Sequence of protein 2:
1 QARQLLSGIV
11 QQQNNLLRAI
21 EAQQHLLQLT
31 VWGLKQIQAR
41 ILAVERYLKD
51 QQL

This data describes a binding interaction between two proteins.

Sequence of protein 1:
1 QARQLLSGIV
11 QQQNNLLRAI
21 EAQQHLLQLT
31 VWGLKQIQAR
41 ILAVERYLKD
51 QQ

Residue-level contacts at the interface:
Residue L27 in protein 2 interacts with residue L26 in protein 1 (closest heavy-atom distance 3.5 Å).
Residue E45 in protein 2 contacts residue R40 in protein 1 (closest heavy-atom distance 2.9 Å).
Residue I20 in protein 2 is in contact with residue I20 in protein 1 (closest heavy-atom distance 3.6 Å).
Residue Q24 in protein 2 interacts with residue Q23 in protein 1 (closest heavy-atom distance 3.5 Å).
Residue L27 in protein 2 is in contact with residue L27 in protein 1 (closest heavy-atom distance 4.0 Å).
Residue E45 in protein 2 is in contact with residue V44 in protein 1 (closest heavy-atom distance 4.1 Å).
Residue V31 in protein 2 contacts residue L26 in protein 1 (closest heavy-atom distance 4.6 Å).
Residue L34 in protein 2 is in contact with residue I37 in protein 1 (closest heavy-atom distance 3.6 Å).
Residue L48 in protein 2 interacts with residue V44 in protein 1 (closest heavy-atom distance 4.0 Å).
Residue L42 in protein 2 interacts with residue R40 in protein 1 (closest heavy-atom distance 3.7 Å).
Residue L6 in protein 2 contacts residue L5 in protein 1 (closest heavy-atom distance 4.0 Å).
Residue I37 in protein 2 is in contact with residue I37 in protein 1 (closest heavy-atom distance 4.0 Å).
Residue L34 in protein 2 interacts with residue L34 in protein 1 (closest heavy-atom distance 4.1 Å).
Residue I20 in protein 2 is in contact with residue L16 in protein 1 (closest heavy-atom distance 4.2 Å).
Residue I41 in protein 2 interacts with residue I37 in protein 1 (closest heavy-atom distance 4.0 Å).
Residue L34 in protein 2 contacts residue T30 in protein 1 (closest heavy-atom distance 4.0 Å).
Residue I20 in protein 2 is in contact with residue Q23 in protein 1 (closest heavy-atom distance 3.9 Å).
Residue I20 in protein 2 is in contact with residue A19 in protein 1 (closest heavy-atom distance 3.9 Å).
Residue I41 in protein 2 contacts residue R40 in protein 1 (closest heavy-atom distance 3.7 Å).
Residue I41 in protein 2 interacts with residue V44 in protein 1 (closest heavy-atom distance 3.8 Å).
Residue L6 in protein 2 contacts residue A2 in protein 1 (closest heavy-atom distance 4.7 Å).
Residue Q52 in protein 2 interacts with residue Y47 in protein 1 (closest heavy-atom distance 4.0 Å).
Residue Q13 in protein 2 contacts residue Q13 in protein 1 (closest heavy-atom distance 3.4 Å).
Residue L27 in protein 2 is in contact with residue T30 in protein 1 (closest heavy-atom distance 3.9 Å).
Residue Q13 in protein 2 interacts with residue G8 in protein 1 (closest heavy-atom distance 4.6 Å).
Residue L48 in protein 2 interacts with residue L48 in protein 1 (closest heavy-atom distance 3.9 Å).
Residue V44 in protein 2 interacts with residue V44 in protein 1 (closest heavy-atom distance 3.8 Å).
Residue Q13 in protein 2 contacts residue L16 in protein 1 (closest heavy-atom distance 4.3 Å).
Residue L16 in protein 2 interacts with residue L16 in protein 1 (closest heavy-atom distance 4.0 Å).
Residue I9 in protein 2 is in contact with residue I9 in protein 1 (closest heavy-atom distance 3.8 Å).
Residue L48 in protein 2 is in contact with residue Y47 in protein 1 (closest heavy-atom distance 3.8 Å).
Residue Q38 in protein 2 is in contact with residue R40 in protein 1 (closest heavy-atom distance 3.7 Å).
Residue V31 in protein 2 is in contact with residue T30 in protein 1 (closest heavy-atom distance 3.4 Å).
Residue Q13 in protein 2 contacts residue Q12 in protein 1 (closest heavy-atom distance 3.4 Å).
Residue Q24 in protein 2 contacts residue A19 in protein 1 (closest heavy-atom distance 4.1 Å).
Residue Q38 in protein 2 is in contact with residue I37 in protein 1 (closest heavy-atom distance 3.6 Å).
Residue Q13 in protein 2 is in contact with residue I9 in protein 1 (closest heavy-atom distance 3.1 Å).
Residue V10 in protein 2 interacts with residue I9 in protein 1 (closest heavy-atom distance 3.9 Å).
Residue I37 in protein 2 contacts residue I41 in protein 1 (closest heavy-atom distance 4.5 Å).
Residue I41 in protein 2 interacts with residue I41 in protein 1 (closest heavy-atom distance 3.9 Å).
Residue T30 in protein 2 is in contact with residue T30 in protein 1 (closest heavy-atom distance 4.8 Å).
Residue V10 in protein 2 interacts with residue L5 in protein 1 (closest heavy-atom distance 4.3 Å).
Residue L34 in protein 2 contacts residue G33 in protein 1 (closest heavy-atom distance 4.0 Å).
Residue L17 in protein 2 contacts residue L16 in protein 1 (closest heavy-atom distance 3.9 Å).
Residue L6 in protein 2 is in contact with residue L6 in protein 1 (closest heavy-atom distance 3.7 Å).
Residue L27 in protein 2 contacts residue Q23 in protein 1 (closest heavy-atom distance 4.1 Å).
Residue L17 in protein 2 contacts residue Q12 in protein 1 (closest heavy-atom distance 3.5 Å).
Residue Q23 in protein 2 contacts residue Q23 in protein 1 (closest heavy-atom distance 2.9 Å).
Residue L6 in protein 2 is in contact with residue I9 in protein 1 (closest heavy-atom distance 4.1 Å).